Sequence of protein 2:
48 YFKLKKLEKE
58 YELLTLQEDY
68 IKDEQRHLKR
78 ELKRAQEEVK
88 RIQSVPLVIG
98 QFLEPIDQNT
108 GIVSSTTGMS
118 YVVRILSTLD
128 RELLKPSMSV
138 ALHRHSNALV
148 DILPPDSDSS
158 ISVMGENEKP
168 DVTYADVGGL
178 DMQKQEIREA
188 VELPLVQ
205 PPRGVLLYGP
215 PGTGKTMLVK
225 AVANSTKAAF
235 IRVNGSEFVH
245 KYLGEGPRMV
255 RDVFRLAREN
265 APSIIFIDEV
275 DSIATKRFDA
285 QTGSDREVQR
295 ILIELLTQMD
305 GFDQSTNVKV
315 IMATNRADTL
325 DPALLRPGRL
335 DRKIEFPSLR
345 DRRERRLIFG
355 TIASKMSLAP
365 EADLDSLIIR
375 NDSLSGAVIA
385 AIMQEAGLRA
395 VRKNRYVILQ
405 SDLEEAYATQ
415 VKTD

Interface contacts:
Residue R604 in protein 1 contacts residue Q64 in protein 2 (closest heavy-atom distance 3.9 Å).
Residue V617 in protein 1 is in contact with residue H74 in protein 2 (closest heavy-atom distance 4.1 Å).
Residue T196 in protein 1 is in contact with residue K56 in protein 2 (closest heavy-atom distance 3.4 Å).
Residue L609 in protein 1 interacts with residue H74 in protein 2 (closest heavy-atom distance 4.2 Å).
Residue K569 in protein 1 is in contact with residue D70 in protein 2 (closest heavy-atom distance 3.1 Å).
Residue L608 in protein 1 interacts with residue Y67 in protein 2 (closest heavy-atom distance 3.3 Å).
Residue K151 in protein 1 interacts with residue F49 in protein 2 (closest heavy-atom distance 3.3 Å).
Residue L572 in protein 1 is in contact with residue D70 in protein 2 (closest heavy-atom distance 3.7 Å).
Residue V576 in protein 1 interacts with residue E71 in protein 2 (closest heavy-atom distance 4.0 Å).
Residue V576 in protein 1 interacts with residue R73 in protein 2 (closest heavy-atom distance 4.1 Å).
Residue V576 in protein 1 is in contact with residue D70 in protein 2 (closest heavy-atom distance 3.7 Å).
Residue L150 in protein 1 interacts with residue F49 in protein 2 (closest heavy-atom distance 4.3 Å).
Residue I156 in protein 1 contacts residue Y48 in protein 2 (closest heavy-atom distance 3.3 Å).
Residue K611 in protein 1 is in contact with residue L75 in protein 2 (closest heavy-atom distance 4.5 Å).
Residue T195 in protein 1 contacts residue K56 in protein 2 (closest heavy-atom distance 4.7 Å).
Residue V576 in protein 1 is in contact with residue E78 in protein 2 (closest heavy-atom distance 3.3 Å).
Residue D598 in protein 1 contacts residue L60 in protein 2 (closest heavy-atom distance 4.1 Å).
Residue G155 in protein 1 interacts with residue K52 in protein 2 (closest heavy-atom distance 3.2 Å).
Residue C144 in protein 1 is in contact with residue Y48 in protein 2 (closest heavy-atom distance 3.3 Å).
Residue L609 in protein 1 contacts residue E71 in protein 2 (closest heavy-atom distance 4.3 Å).
Residue R584 in protein 1 interacts with residue R81 in protein 2 (closest heavy-atom distance 2.9 Å).
Residue E159 in protein 1 contacts residue K52 in protein 2 (closest heavy-atom distance 3.5 Å).
Residue S579 in protein 1 is in contact with residue R77 in protein 2 (closest heavy-atom distance 4.3 Å).
Residue L152 in protein 1 interacts with residue K52 in protein 2 (closest heavy-atom distance 4.8 Å).
Residue V576 in protein 1 contacts residue R77 in protein 2 (closest heavy-atom distance 2.1 Å).
Residue H573 in protein 1 contacts residue R73 in protein 2 (closest heavy-atom distance 4.0 Å).
Residue L608 in protein 1 is in contact with residue I68 in protein 2 (closest heavy-atom distance 4.1 Å).
Residue I605 in protein 1 contacts residue Y67 in protein 2 (closest heavy-atom distance 2.5 Å).
Residue D581 in protein 1 interacts with residue R81 in protein 2 (closest heavy-atom distance 3.7 Å).
Residue D578 in protein 1 interacts with residue R77 in protein 2 (closest heavy-atom distance 3.1 Å).
Residue V606 in protein 1 interacts with residue Y67 in protein 2 (closest heavy-atom distance 3.8 Å).
Residue L609 in protein 1 contacts residue Y67 in protein 2 (closest heavy-atom distance 4.1 Å).
Residue A575 in protein 1 interacts with residue H74 in protein 2 (closest heavy-atom distance 3.1 Å).
Residue R584 in protein 1 is in contact with residue H74 in protein 2 (closest heavy-atom distance 3.7 Å).
Residue V576 in protein 1 is in contact with residue H74 in protein 2 (closest heavy-atom distance 2.8 Å).
Residue R584 in protein 1 is in contact with residue R77 in protein 2 (closest heavy-atom distance 2.9 Å).
Residue A575 in protein 1 interacts with residue R77 in protein 2 (closest heavy-atom distance 4.2 Å).
Residue S577 in protein 1 interacts with residue H74 in protein 2 (closest heavy-atom distance 4.8 Å).
Residue L572 in protein 1 is in contact with residue Y67 in protein 2 (closest heavy-atom distance 3.4 Å).
Residue R584 in protein 1 is in contact with residue E78 in protein 2 (closest heavy-atom distance 2.4 Å).
Residue L192 in protein 1 contacts residue K56 in protein 2 (closest heavy-atom distance 3.4 Å).
Residue A575 in protein 1 contacts residue E78 in protein 2 (closest heavy-atom distance 4.5 Å).
Residue N565 in protein 1 is in contact with residue L63 in protein 2 (closest heavy-atom distance 3.0 Å).
Residue L572 in protein 1 interacts with residue D66 in protein 2 (closest heavy-atom distance 4.6 Å).
Residue S577 in protein 1 is in contact with residue R77 in protein 2 (closest heavy-atom distance 2.7 Å).
Residue H613 in protein 1 contacts residue E78 in protein 2 (closest heavy-atom distance 3.2 Å).
Residue T601 in protein 1 is in contact with residue Q64 in protein 2 (closest heavy-atom distance 3.2 Å).
Residue L608 in protein 1 contacts residue E71 in protein 2 (closest heavy-atom distance 3.2 Å).
Residue H613 in protein 1 contacts residue R81 in protein 2 (closest heavy-atom distance 3.4 Å).
Residue K151 in protein 1 contacts residue K52 in protein 2 (closest heavy-atom distance 3.8 Å).
Residue M140 in protein 1 is in contact with residue Y48 in protein 2 (closest heavy-atom distance 3.1 Å).
Residue E149 in protein 1 interacts with residue F49 in protein 2 (closest heavy-atom distance 3.6 Å).
Residue I156 in protein 1 is in contact with residue K52 in protein 2 (closest heavy-atom distance 3.3 Å).
Residue L152 in protein 1 contacts residue F49 in protein 2 (closest heavy-atom distance 3.1 Å).
Residue L192 in protein 1 contacts residue K52 in protein 2 (closest heavy-atom distance 4.5 Å).
Residue R604 in protein 1 is in contact with residue Y67 in protein 2 (closest heavy-atom distance 4.4 Å).
Residue K143 in protein 1 contacts residue Y48 in protein 2 (closest heavy-atom distance 4.7 Å).
Residue K569 in protein 1 interacts with residue D66 in protein 2 (closest heavy-atom distance 4.8 Å).
Residue H573 in protein 1 contacts residue D70 in protein 2 (closest heavy-atom distance 4.7 Å).
Residue L152 in protein 1 contacts residue Y48 in protein 2 (closest heavy-atom distance 3.4 Å).

Sequence of protein 1:
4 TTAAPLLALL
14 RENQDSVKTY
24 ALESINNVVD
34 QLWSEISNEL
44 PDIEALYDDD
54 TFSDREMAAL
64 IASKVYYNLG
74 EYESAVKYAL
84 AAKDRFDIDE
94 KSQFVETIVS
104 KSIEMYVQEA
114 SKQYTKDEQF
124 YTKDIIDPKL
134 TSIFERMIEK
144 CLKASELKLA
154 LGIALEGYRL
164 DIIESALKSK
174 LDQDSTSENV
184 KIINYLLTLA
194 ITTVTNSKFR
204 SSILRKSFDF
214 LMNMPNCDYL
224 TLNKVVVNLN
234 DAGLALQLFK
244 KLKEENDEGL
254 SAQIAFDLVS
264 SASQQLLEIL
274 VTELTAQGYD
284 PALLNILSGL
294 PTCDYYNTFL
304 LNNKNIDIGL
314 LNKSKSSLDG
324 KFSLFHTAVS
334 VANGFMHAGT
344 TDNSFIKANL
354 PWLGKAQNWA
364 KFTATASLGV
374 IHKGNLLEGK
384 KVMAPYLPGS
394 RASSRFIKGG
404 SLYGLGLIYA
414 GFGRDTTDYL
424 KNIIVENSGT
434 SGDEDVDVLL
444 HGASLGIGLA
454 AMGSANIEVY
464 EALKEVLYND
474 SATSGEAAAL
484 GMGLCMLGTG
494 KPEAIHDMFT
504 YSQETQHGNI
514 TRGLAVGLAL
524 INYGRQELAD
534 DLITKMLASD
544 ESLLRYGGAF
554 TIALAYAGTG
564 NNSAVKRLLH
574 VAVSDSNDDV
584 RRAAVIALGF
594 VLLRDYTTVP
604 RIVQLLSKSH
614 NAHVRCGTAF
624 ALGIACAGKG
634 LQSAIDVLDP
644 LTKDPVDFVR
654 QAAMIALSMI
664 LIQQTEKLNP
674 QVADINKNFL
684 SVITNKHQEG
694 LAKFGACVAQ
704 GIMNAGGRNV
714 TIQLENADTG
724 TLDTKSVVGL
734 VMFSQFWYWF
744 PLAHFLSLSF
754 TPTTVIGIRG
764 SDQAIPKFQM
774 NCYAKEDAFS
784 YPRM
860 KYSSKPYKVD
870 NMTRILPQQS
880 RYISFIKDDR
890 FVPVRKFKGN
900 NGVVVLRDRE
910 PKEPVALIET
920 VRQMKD

The following describes two proteins that form a bound complex.